The following describes two proteins that form a bound complex.

Sequence of chain A:
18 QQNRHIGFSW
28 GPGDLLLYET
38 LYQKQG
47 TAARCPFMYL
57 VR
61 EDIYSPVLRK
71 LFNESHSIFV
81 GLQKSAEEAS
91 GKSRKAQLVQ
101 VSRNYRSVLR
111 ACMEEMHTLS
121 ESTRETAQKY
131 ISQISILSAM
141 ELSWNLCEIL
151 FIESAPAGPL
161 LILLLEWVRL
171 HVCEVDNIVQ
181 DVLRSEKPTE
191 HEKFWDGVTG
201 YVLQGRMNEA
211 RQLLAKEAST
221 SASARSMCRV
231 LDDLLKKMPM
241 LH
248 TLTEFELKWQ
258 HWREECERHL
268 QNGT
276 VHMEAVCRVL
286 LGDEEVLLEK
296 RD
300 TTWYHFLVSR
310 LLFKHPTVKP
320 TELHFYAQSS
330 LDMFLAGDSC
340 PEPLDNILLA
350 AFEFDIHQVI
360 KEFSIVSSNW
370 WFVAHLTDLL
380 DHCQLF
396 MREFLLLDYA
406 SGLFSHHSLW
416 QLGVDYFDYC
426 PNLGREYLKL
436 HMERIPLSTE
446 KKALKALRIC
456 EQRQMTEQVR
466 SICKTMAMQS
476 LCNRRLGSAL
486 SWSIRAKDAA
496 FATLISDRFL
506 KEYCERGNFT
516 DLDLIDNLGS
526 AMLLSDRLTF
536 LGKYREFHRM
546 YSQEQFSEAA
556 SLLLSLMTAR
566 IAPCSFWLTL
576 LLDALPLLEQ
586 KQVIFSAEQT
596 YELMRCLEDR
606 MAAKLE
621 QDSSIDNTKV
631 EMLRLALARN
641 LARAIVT

Sequence of chain B:
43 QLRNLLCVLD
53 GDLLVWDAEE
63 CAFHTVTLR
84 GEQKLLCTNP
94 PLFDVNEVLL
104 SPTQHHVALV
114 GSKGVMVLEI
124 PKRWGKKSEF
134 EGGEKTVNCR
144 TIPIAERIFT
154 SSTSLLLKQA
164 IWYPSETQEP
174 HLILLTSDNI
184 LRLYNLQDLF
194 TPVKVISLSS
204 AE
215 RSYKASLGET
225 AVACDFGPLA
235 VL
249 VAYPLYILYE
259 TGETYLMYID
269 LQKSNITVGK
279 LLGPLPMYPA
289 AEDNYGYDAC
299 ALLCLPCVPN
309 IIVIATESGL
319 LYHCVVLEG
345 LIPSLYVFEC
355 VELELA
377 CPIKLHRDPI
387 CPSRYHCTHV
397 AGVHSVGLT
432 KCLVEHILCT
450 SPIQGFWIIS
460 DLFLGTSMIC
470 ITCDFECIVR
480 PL

Interface contacts:
Residue L249 in chain A contacts residue T156 in chain B (closest heavy-atom distance 3.9 Å).
Residue L249 in chain A interacts with residue S157 in chain B (closest heavy-atom distance 4.0 Å).
Residue T248 in chain A is in contact with residue T156 in chain B (closest heavy-atom distance 2.7 Å).
Residue T250 in chain A is in contact with residue S115 in chain B (closest heavy-atom distance 4.3 Å).
Residue T248 in chain A contacts residue K116 in chain B (closest heavy-atom distance 4.3 Å).
Residue E251 in chain A contacts residue D97 in chain B (closest heavy-atom distance 5.0 Å).
Residue T248 in chain A interacts with residue S157 in chain B (closest heavy-atom distance 4.9 Å).